Sequence of protein 1:
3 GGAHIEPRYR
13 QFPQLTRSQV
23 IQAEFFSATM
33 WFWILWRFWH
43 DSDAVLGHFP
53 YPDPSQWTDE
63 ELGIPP

Sequence of protein 2:
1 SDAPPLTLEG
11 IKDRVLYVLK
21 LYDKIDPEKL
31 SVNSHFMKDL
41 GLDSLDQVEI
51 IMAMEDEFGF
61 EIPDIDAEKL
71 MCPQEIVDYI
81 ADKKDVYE

Contacts between the two chains:
Residue V18 in protein 2 contacts residue Y11 in protein 1 (closest heavy-atom distance 4.0 Å).
Residue E57 in protein 2 is in contact with residue Y11 in protein 1 (closest heavy-atom distance 3.6 Å).
Residue R14 in protein 2 is in contact with residue Y11 in protein 1 (closest heavy-atom distance 3.0 Å).
Residue P4 in protein 2 is in contact with residue P9 in protein 1 (closest heavy-atom distance 4.3 Å).
Residue V18 in protein 2 is in contact with residue R12 in protein 1 (closest heavy-atom distance 3.9 Å).
Residue E57 in protein 2 interacts with residue R12 in protein 1 (closest heavy-atom distance 3.0 Å).
Residue L21 in protein 2 contacts residue R12 in protein 1 (closest heavy-atom distance 3.8 Å).
Residue Y17 in protein 2 interacts with residue R12 in protein 1 (closest heavy-atom distance 3.5 Å).
Residue Y17 in protein 2 contacts residue Y11 in protein 1 (closest heavy-atom distance 3.7 Å).

This data describes a binding interaction between two proteins.